Sequence of protein 1:
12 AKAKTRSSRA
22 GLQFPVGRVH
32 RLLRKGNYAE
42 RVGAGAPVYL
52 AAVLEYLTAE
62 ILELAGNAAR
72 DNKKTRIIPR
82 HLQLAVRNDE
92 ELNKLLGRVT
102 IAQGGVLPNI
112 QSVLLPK

The following describes two proteins that form a bound complex.

Interface contacts:
Residue K665 in protein 2 contacts residue D90 in protein 1 (closest heavy-atom distance 3.7 Å).
Residue R669 in protein 2 is in contact with residue D90 in protein 1 (closest heavy-atom distance 3.7 Å).
Residue R676 in protein 2 interacts with residue L58 in protein 1 (closest heavy-atom distance 4.5 Å).
Residue R676 in protein 2 is in contact with residue Y57 in protein 1 (closest heavy-atom distance 2.3 Å).
Residue R669 in protein 2 interacts with residue L93 in protein 1 (closest heavy-atom distance 4.6 Å).
Residue R669 in protein 2 contacts residue Y57 in protein 1 (closest heavy-atom distance 4.6 Å).
Residue R675 in protein 2 contacts residue E64 in protein 1 (closest heavy-atom distance 4.1 Å).
Residue K665 in protein 2 contacts residue E92 in protein 1 (closest heavy-atom distance 3.1 Å).
Residue R676 in protein 2 is in contact with residue E64 in protein 1 (closest heavy-atom distance 4.2 Å).
Residue K665 in protein 2 is in contact with residue E91 in protein 1 (closest heavy-atom distance 2.4 Å).
Residue R669 in protein 2 contacts residue E92 in protein 1 (closest heavy-atom distance 2.4 Å).
Residue R672 in protein 2 contacts residue E64 in protein 1 (closest heavy-atom distance 3.3 Å).
Residue R669 in protein 2 is in contact with residue E61 in protein 1 (closest heavy-atom distance 3.4 Å).
Residue R672 in protein 2 contacts residue E61 in protein 1 (closest heavy-atom distance 3.8 Å).
Residue R676 in protein 2 contacts residue A60 in protein 1 (closest heavy-atom distance 3.4 Å).
Residue R672 in protein 2 interacts with residue D90 in protein 1 (closest heavy-atom distance 4.3 Å).
Residue R673 in protein 2 is in contact with residue Y57 in protein 1 (closest heavy-atom distance 3.6 Å).
Residue R676 in protein 2 interacts with residue E56 in protein 1 (closest heavy-atom distance 4.8 Å).
Residue R676 in protein 2 is in contact with residue E61 in protein 1 (closest heavy-atom distance 3.1 Å).

Sequence of protein 2:
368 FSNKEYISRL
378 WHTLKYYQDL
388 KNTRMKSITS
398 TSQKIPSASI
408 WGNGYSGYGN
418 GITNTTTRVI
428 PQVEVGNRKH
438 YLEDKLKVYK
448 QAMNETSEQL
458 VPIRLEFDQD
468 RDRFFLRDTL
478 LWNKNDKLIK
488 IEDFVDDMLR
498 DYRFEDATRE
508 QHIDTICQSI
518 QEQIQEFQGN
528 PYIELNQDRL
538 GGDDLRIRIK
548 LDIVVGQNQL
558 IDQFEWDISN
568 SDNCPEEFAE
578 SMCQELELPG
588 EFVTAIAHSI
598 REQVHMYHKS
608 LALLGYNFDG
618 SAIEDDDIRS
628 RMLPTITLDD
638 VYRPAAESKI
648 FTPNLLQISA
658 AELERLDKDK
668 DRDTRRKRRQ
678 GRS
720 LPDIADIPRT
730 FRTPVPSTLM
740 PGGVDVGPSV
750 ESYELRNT